These two protein chains interact to form a complex.

Sequence of protein 1:
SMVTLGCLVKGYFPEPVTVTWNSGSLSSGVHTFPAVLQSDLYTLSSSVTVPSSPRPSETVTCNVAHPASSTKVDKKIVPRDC

Sequence of protein 2:
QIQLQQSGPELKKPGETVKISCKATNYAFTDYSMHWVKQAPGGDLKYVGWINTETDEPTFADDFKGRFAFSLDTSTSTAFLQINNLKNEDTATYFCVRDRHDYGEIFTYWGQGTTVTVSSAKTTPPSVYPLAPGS

Contacts between the two chains:
Residue P126 in protein 2 is in contact with residue V17 in protein 1 (closest heavy-atom distance 4.4 Å).
Residue S127 in protein 2 interacts with residue K10 in protein 1 (closest heavy-atom distance 2.8 Å).
Residue P126 in protein 2 is in contact with residue G11 in protein 1 (closest heavy-atom distance 4.3 Å).
Residue A132 in protein 2 is in contact with residue I77 in protein 1 (closest heavy-atom distance 3.6 Å).
Residue P126 in protein 2 contacts residue Y12 in protein 1 (closest heavy-atom distance 3.2 Å).
Residue L131 in protein 2 interacts with residue G6 in protein 1 (closest heavy-atom distance 3.1 Å).
Residue P126 in protein 2 interacts with residue H66 in protein 1 (closest heavy-atom distance 3.4 Å).
Residue A121 in protein 2 interacts with residue F13 in protein 1 (closest heavy-atom distance 3.5 Å).
Residue P126 in protein 2 interacts with residue V9 in protein 1 (closest heavy-atom distance 3.5 Å).
Residue K122 in protein 2 contacts residue F13 in protein 1 (closest heavy-atom distance 4.1 Å).
Residue L11 in protein 2 contacts residue F13 in protein 1 (closest heavy-atom distance 4.1 Å).
Residue T123 in protein 2 is in contact with residue F13 in protein 1 (closest heavy-atom distance 3.3 Å).
Residue T123 in protein 2 contacts residue A68 in protein 1 (closest heavy-atom distance 3.7 Å).
Residue T123 in protein 2 interacts with residue P14 in protein 1 (closest heavy-atom distance 3.7 Å).
Residue T123 in protein 2 contacts residue S69 in protein 1 (closest heavy-atom distance 4.1 Å).
Residue V128 in protein 2 is in contact with residue L8 in protein 1 (closest heavy-atom distance 3.6 Å).
Residue S119 in protein 2 interacts with residue D40 in protein 1 (closest heavy-atom distance 3.1 Å).
Residue V128 in protein 2 interacts with residue V73 in protein 1 (closest heavy-atom distance 3.9 Å).
Residue T124 in protein 2 is in contact with residue S69 in protein 1 (closest heavy-atom distance 4.1 Å).
Residue A121 in protein 2 is in contact with residue D40 in protein 1 (closest heavy-atom distance 3.3 Å).
Residue T124 in protein 2 interacts with residue F13 in protein 1 (closest heavy-atom distance 2.5 Å).
Residue S127 in protein 2 contacts residue L8 in protein 1 (closest heavy-atom distance 3.3 Å).
Residue S120 in protein 2 contacts residue D40 in protein 1 (closest heavy-atom distance 2.6 Å).
Residue T124 in protein 2 interacts with residue H66 in protein 1 (closest heavy-atom distance 3.7 Å).
Residue P133 in protein 2 interacts with residue T4 in protein 1 (closest heavy-atom distance 3.8 Å).
Residue P125 in protein 2 interacts with residue G11 in protein 1 (closest heavy-atom distance 3.8 Å).
Residue P130 in protein 2 contacts residue I77 in protein 1 (closest heavy-atom distance 4.0 Å).
Residue T124 in protein 2 contacts residue G11 in protein 1 (closest heavy-atom distance 3.3 Å).
Residue P126 in protein 2 interacts with residue K10 in protein 1 (closest heavy-atom distance 3.7 Å).
Residue P125 in protein 2 is in contact with residue H66 in protein 1 (closest heavy-atom distance 3.8 Å).
Residue V128 in protein 2 interacts with residue C62 in protein 1 (closest heavy-atom distance 4.3 Å).
Residue P130 in protein 2 interacts with residue K76 in protein 1 (closest heavy-atom distance 4.2 Å).
Residue T117 in protein 2 contacts residue F13 in protein 1 (closest heavy-atom distance 4.4 Å).
Residue P133 in protein 2 interacts with residue R55 in protein 1 (closest heavy-atom distance 3.3 Å).
Residue Y129 in protein 2 contacts residue C7 in protein 1 (closest heavy-atom distance 3.5 Å).
Residue P133 in protein 2 is in contact with residue L5 in protein 1 (closest heavy-atom distance 3.6 Å).
Residue V128 in protein 2 interacts with residue C7 in protein 1 (closest heavy-atom distance 3.3 Å).
Residue V128 in protein 2 is in contact with residue K75 in protein 1 (closest heavy-atom distance 2.8 Å).
Residue L131 in protein 2 interacts with residue C7 in protein 1 (closest heavy-atom distance 3.2 Å).
Residue A121 in protein 2 is in contact with residue L41 in protein 1 (closest heavy-atom distance 4.3 Å).
Residue N88 in protein 2 contacts residue D40 in protein 1 (closest heavy-atom distance 4.2 Å).
Residue S119 in protein 2 interacts with residue F13 in protein 1 (closest heavy-atom distance 3.7 Å).
Residue T124 in protein 2 interacts with residue L41 in protein 1 (closest heavy-atom distance 4.0 Å).
Residue T124 in protein 2 is in contact with residue Y12 in protein 1 (closest heavy-atom distance 3.0 Å).
Residue P130 in protein 2 contacts residue G6 in protein 1 (closest heavy-atom distance 4.2 Å).
Residue P133 in protein 2 is in contact with residue P79 in protein 1 (closest heavy-atom distance 4.1 Å).
Residue S127 in protein 2 is in contact with residue V9 in protein 1 (closest heavy-atom distance 3.8 Å).
Residue P125 in protein 2 contacts residue Y12 in protein 1 (closest heavy-atom distance 3.8 Å).
Residue A132 in protein 2 is in contact with residue R55 in protein 1 (closest heavy-atom distance 4.3 Å).
Residue Y129 in protein 2 is in contact with residue L8 in protein 1 (closest heavy-atom distance 2.6 Å).
Residue L11 in protein 2 interacts with residue P14 in protein 1 (closest heavy-atom distance 3.8 Å).
Residue L131 in protein 2 is in contact with residue L8 in protein 1 (closest heavy-atom distance 3.9 Å).
Residue A132 in protein 2 interacts with residue V78 in protein 1 (closest heavy-atom distance 3.2 Å).
Residue V128 in protein 2 contacts residue V64 in protein 1 (closest heavy-atom distance 3.7 Å).
Residue P125 in protein 2 is in contact with residue T71 in protein 1 (closest heavy-atom distance 4.2 Å).
Residue P125 in protein 2 contacts residue S69 in protein 1 (closest heavy-atom distance 3.2 Å).
Residue P130 in protein 2 interacts with residue K75 in protein 1 (closest heavy-atom distance 4.1 Å).
Residue L131 in protein 2 interacts with residue L5 in protein 1 (closest heavy-atom distance 3.6 Å).
Residue P126 in protein 2 interacts with residue V64 in protein 1 (closest heavy-atom distance 4.2 Å).
Residue P133 in protein 2 is in contact with residue V3 in protein 1 (closest heavy-atom distance 4.1 Å).